Sequence of the second protein:
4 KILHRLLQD

Interface contacts:
Residue L281 in the first protein interacts with residue L9 in the second protein (closest heavy-atom distance 4.8 Å).
Residue V285 in the first protein interacts with residue L9 in the second protein (closest heavy-atom distance 3.8 Å).
Residue D300 in the first protein is in contact with residue H7 in the second protein (closest heavy-atom distance 4.8 Å).
Residue F455 in the first protein is in contact with residue L9 in the second protein (closest heavy-atom distance 3.5 Å).
Residue L306 in the first protein interacts with residue L10 in the second protein (closest heavy-atom distance 4.8 Å).
Residue F282 in the first protein interacts with residue I5 in the second protein (closest heavy-atom distance 4.4 Å).
Residue Q302 in the first protein contacts residue L10 in the second protein (closest heavy-atom distance 3.0 Å).
Residue F294 in the first protein contacts residue L10 in the second protein (closest heavy-atom distance 4.6 Å).
Residue Q302 in the first protein is in contact with residue L6 in the second protein (closest heavy-atom distance 4.7 Å).
Residue E458 in the first protein is in contact with residue L6 in the second protein (closest heavy-atom distance 3.5 Å).
Residue V303 in the first protein interacts with residue L6 in the second protein (closest heavy-atom distance 3.4 Å).
Residue V303 in the first protein is in contact with residue L10 in the second protein (closest heavy-atom distance 3.5 Å).
Residue M459 in the first protein is in contact with residue L6 in the second protein (closest heavy-atom distance 3.4 Å).
Residue L299 in the first protein is in contact with residue L10 in the second protein (closest heavy-atom distance 4.2 Å).
Residue F455 in the first protein contacts residue I5 in the second protein (closest heavy-atom distance 3.3 Å).
Residue R307 in the first protein interacts with residue L6 in the second protein (closest heavy-atom distance 3.4 Å).
Residue L299 in the first protein interacts with residue H7 in the second protein (closest heavy-atom distance 3.3 Å).
Residue E458 in the first protein interacts with residue H7 in the second protein (closest heavy-atom distance 4.6 Å).
Residue E458 in the first protein interacts with residue I5 in the second protein (closest heavy-atom distance 3.1 Å).
Residue L306 in the first protein contacts residue L6 in the second protein (closest heavy-atom distance 4.3 Å).
Residue E458 in the first protein contacts residue K4 in the second protein (closest heavy-atom distance 2.6 Å).
Residue V303 in the first protein contacts residue H7 in the second protein (closest heavy-atom distance 4.6 Å).
Residue T454 in the first protein interacts with residue I5 in the second protein (closest heavy-atom distance 3.1 Å).
Residue K289 in the first protein interacts with residue D12 in the second protein (closest heavy-atom distance 3.3 Å).
Residue V285 in the first protein contacts residue L10 in the second protein (closest heavy-atom distance 4.3 Å).
Residue F282 in the first protein is in contact with residue L9 in the second protein (closest heavy-atom distance 3.4 Å).
Residue L299 in the first protein is in contact with residue Q11 in the second protein (closest heavy-atom distance 4.2 Å).
Residue F455 in the first protein contacts residue L6 in the second protein (closest heavy-atom distance 3.7 Å).

This data describes a binding interaction between two proteins.

Sequence of the first protein:
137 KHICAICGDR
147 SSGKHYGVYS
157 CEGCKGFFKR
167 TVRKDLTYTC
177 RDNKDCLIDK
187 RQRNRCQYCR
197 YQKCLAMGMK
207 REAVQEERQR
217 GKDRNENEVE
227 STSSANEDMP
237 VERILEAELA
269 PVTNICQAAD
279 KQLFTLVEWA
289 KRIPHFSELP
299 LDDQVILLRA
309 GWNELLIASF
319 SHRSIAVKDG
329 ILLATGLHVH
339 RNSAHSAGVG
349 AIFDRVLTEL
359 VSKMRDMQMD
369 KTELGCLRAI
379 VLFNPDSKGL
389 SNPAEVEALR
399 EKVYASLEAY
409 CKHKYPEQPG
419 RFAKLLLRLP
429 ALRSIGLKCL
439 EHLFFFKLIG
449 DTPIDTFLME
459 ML